Sequence of protein 2:
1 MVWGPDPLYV

Contacts between the two chains:
Residue T73 in protein 1 contacts residue L8 in protein 2 (closest heavy-atom distance 3.8 Å).
Residue W147 in protein 1 interacts with residue V10 in protein 2 (closest heavy-atom distance 4.0 Å).
Residue Y99 in protein 1 is in contact with residue V2 in protein 2 (closest heavy-atom distance 3.6 Å).
Residue R97 in protein 1 is in contact with residue W3 in protein 2 (closest heavy-atom distance 4.4 Å).
Residue E63 in protein 1 interacts with residue V2 in protein 2 (closest heavy-atom distance 3.0 Å).
Residue Y159 in protein 1 contacts residue W3 in protein 2 (closest heavy-atom distance 3.5 Å).
Residue W147 in protein 1 is in contact with residue L8 in protein 2 (closest heavy-atom distance 3.6 Å).
Residue Y159 in protein 1 interacts with residue V2 in protein 2 (closest heavy-atom distance 3.6 Å).
Residue K146 in protein 1 interacts with residue V10 in protein 2 (closest heavy-atom distance 3.4 Å).
Residue Q155 in protein 1 interacts with residue W3 in protein 2 (closest heavy-atom distance 4.3 Å).
Residue D77 in protein 1 interacts with residue L8 in protein 2 (closest heavy-atom distance 4.7 Å).
Residue T163 in protein 1 interacts with residue M1 in protein 2 (closest heavy-atom distance 4.1 Å).
Residue Y123 in protein 1 is in contact with residue V10 in protein 2 (closest heavy-atom distance 4.5 Å).
Residue K66 in protein 1 interacts with residue V2 in protein 2 (closest heavy-atom distance 3.0 Å).
Residue W167 in protein 1 interacts with residue M1 in protein 2 (closest heavy-atom distance 3.1 Å).
Residue A69 in protein 1 is in contact with residue D6 in protein 2 (closest heavy-atom distance 3.7 Å).
Residue V152 in protein 1 interacts with residue L8 in protein 2 (closest heavy-atom distance 3.9 Å).
Residue W147 in protein 1 is in contact with residue Y9 in protein 2 (closest heavy-atom distance 2.9 Å).
Residue T73 in protein 1 interacts with residue P7 in protein 2 (closest heavy-atom distance 3.3 Å).
Residue H70 in protein 1 interacts with residue P7 in protein 2 (closest heavy-atom distance 3.8 Å).
Residue Q72 in protein 1 interacts with residue Y9 in protein 2 (closest heavy-atom distance 4.6 Å).
Residue T143 in protein 1 interacts with residue V10 in protein 2 (closest heavy-atom distance 2.7 Å).
Residue R97 in protein 1 interacts with residue L8 in protein 2 (closest heavy-atom distance 4.2 Å).
Residue D77 in protein 1 interacts with residue V10 in protein 2 (closest heavy-atom distance 3.0 Å).
Residue T80 in protein 1 interacts with residue V10 in protein 2 (closest heavy-atom distance 4.2 Å).
Residue V76 in protein 1 interacts with residue Y9 in protein 2 (closest heavy-atom distance 3.6 Å).
Residue E63 in protein 1 is in contact with residue M1 in protein 2 (closest heavy-atom distance 3.4 Å).
Residue A69 in protein 1 contacts residue P5 in protein 2 (closest heavy-atom distance 3.9 Å).
Residue K146 in protein 1 interacts with residue L8 in protein 2 (closest heavy-atom distance 4.5 Å).
Residue F9 in protein 1 is in contact with residue V2 in protein 2 (closest heavy-atom distance 4.3 Å).
Residue H70 in protein 1 contacts residue V2 in protein 2 (closest heavy-atom distance 4.5 Å).
Residue H114 in protein 1 interacts with residue W3 in protein 2 (closest heavy-atom distance 4.0 Å).
Residue A150 in protein 1 is in contact with residue L8 in protein 2 (closest heavy-atom distance 3.5 Å).
Residue D77 in protein 1 interacts with residue Y9 in protein 2 (closest heavy-atom distance 3.3 Å).
Residue R97 in protein 1 is in contact with residue P7 in protein 2 (closest heavy-atom distance 3.8 Å).
Residue V152 in protein 1 interacts with residue W3 in protein 2 (closest heavy-atom distance 4.2 Å).
Residue Y159 in protein 1 interacts with residue M1 in protein 2 (closest heavy-atom distance 2.5 Å).
Residue V67 in protein 1 contacts residue V2 in protein 2 (closest heavy-atom distance 4.4 Å).
Residue K146 in protein 1 contacts residue Y9 in protein 2 (closest heavy-atom distance 3.5 Å).
Residue Y84 in protein 1 is in contact with residue V10 in protein 2 (closest heavy-atom distance 3.4 Å).
Residue Y7 in protein 1 interacts with residue M1 in protein 2 (closest heavy-atom distance 3.0 Å).
Residue Y171 in protein 1 contacts residue M1 in protein 2 (closest heavy-atom distance 2.8 Å).
Residue Y116 in protein 1 is in contact with residue V10 in protein 2 (closest heavy-atom distance 3.5 Å).
Residue Y7 in protein 1 contacts residue V2 in protein 2 (closest heavy-atom distance 3.4 Å).
Residue K66 in protein 1 interacts with residue M1 in protein 2 (closest heavy-atom distance 3.9 Å).
Residue L156 in protein 1 is in contact with residue W3 in protein 2 (closest heavy-atom distance 3.3 Å).
Residue M5 in protein 1 interacts with residue M1 in protein 2 (closest heavy-atom distance 4.0 Å).
Residue H70 in protein 1 interacts with residue W3 in protein 2 (closest heavy-atom distance 3.1 Å).
Residue K66 in protein 1 contacts residue W3 in protein 2 (closest heavy-atom distance 4.0 Å).
Residue T73 in protein 1 contacts residue Y9 in protein 2 (closest heavy-atom distance 3.9 Å).
Residue Y59 in protein 1 contacts residue M1 in protein 2 (closest heavy-atom distance 4.3 Å).
Residue T73 in protein 1 contacts residue D6 in protein 2 (closest heavy-atom distance 4.7 Å).
Residue A69 in protein 1 contacts residue P7 in protein 2 (closest heavy-atom distance 4.5 Å).
Residue L81 in protein 1 contacts residue V10 in protein 2 (closest heavy-atom distance 4.0 Å).
Residue K66 in protein 1 is in contact with residue P5 in protein 2 (closest heavy-atom distance 3.9 Å).
Residue Y99 in protein 1 contacts residue W3 in protein 2 (closest heavy-atom distance 3.0 Å).
Residue M45 in protein 1 is in contact with residue V2 in protein 2 (closest heavy-atom distance 4.0 Å).
Residue K66 in protein 1 is in contact with residue G4 in protein 2 (closest heavy-atom distance 3.8 Å).

Sequence of protein 1:
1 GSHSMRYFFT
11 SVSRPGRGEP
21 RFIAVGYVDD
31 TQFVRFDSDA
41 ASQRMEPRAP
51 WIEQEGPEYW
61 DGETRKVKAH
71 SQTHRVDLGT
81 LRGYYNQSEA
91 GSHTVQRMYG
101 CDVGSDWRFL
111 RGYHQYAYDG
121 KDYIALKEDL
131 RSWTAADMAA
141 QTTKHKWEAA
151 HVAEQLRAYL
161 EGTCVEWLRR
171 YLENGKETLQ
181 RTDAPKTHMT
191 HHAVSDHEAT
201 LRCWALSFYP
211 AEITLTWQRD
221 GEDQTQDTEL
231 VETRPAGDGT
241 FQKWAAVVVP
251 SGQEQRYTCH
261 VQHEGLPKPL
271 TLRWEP

This data describes a binding interaction between two proteins.